Sequence of protein 2:
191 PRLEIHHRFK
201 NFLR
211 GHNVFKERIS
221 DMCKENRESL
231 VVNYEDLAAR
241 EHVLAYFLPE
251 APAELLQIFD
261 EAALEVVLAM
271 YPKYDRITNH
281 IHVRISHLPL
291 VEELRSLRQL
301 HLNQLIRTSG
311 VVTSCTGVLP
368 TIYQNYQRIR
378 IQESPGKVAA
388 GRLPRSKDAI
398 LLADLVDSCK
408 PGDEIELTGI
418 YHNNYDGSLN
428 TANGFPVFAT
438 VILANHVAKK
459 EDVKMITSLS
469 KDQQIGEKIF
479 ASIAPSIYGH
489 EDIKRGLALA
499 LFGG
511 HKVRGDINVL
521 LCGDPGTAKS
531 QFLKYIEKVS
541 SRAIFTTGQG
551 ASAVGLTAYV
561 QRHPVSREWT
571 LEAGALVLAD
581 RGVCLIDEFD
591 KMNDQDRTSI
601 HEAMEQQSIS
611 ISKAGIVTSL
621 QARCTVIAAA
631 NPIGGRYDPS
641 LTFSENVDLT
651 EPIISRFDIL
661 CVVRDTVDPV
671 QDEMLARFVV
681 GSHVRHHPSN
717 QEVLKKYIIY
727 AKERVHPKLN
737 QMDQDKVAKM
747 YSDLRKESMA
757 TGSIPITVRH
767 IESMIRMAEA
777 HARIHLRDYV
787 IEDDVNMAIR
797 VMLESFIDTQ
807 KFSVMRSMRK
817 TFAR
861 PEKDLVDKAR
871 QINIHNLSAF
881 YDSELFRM

Sequence of protein 1:
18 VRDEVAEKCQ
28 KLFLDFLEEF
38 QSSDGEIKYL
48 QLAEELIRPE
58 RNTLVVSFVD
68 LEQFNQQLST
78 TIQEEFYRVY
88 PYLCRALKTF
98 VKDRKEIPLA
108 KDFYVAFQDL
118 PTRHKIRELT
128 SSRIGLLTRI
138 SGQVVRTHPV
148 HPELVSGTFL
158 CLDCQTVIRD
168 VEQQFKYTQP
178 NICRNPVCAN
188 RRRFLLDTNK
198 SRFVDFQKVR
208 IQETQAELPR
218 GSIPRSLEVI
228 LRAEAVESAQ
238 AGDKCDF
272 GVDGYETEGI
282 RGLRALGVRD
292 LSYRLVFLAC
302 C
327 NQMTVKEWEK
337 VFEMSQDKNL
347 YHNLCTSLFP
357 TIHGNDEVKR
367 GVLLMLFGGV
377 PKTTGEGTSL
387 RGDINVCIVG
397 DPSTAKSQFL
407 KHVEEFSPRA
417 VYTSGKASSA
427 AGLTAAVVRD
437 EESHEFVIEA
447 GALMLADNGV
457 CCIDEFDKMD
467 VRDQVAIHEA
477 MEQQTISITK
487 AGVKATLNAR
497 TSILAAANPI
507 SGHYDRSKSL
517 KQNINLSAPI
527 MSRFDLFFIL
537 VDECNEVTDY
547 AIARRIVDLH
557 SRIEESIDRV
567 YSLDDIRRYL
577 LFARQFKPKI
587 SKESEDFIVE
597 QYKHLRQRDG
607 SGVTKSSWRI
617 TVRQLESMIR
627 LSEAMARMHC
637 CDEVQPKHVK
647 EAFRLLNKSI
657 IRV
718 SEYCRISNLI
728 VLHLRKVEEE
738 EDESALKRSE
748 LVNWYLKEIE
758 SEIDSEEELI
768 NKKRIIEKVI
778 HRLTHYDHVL

The following describes two proteins that form a bound complex.

Interface contacts:
Residue T195 in protein 1 interacts with residue N421 in protein 2 (closest heavy-atom distance 2.4 Å).
Residue K490 in protein 1 interacts with residue A553 in protein 2 (closest heavy-atom distance 2.7 Å).
Residue P149 in protein 1 contacts residue A436 in protein 2 (closest heavy-atom distance 3.6 Å).
Residue P377 in protein 1 contacts residue H686 in protein 2 (closest heavy-atom distance 3.9 Å).
Residue K585 in protein 1 interacts with residue P688 in protein 2 (closest heavy-atom distance 3.9 Å).
Residue K378 in protein 1 contacts residue S689 in protein 2 (closest heavy-atom distance 3.3 Å).
Residue R529 in protein 1 is in contact with residue G526 in protein 2 (closest heavy-atom distance 3.5 Å).
Residue D202 in protein 1 is in contact with residue F435 in protein 2 (closest heavy-atom distance 3.5 Å).
Residue R602 in protein 1 is in contact with residue D672 in protein 2 (closest heavy-atom distance 2.6 Å).
Residue K378 in protein 1 interacts with residue H687 in protein 2 (closest heavy-atom distance 2.3 Å).
Residue A487 in protein 1 contacts residue R377 in protein 2 (closest heavy-atom distance 3.5 Å).
Residue A487 in protein 1 contacts residue H563 in protein 2 (closest heavy-atom distance 3.6 Å).
Residue F200 in protein 1 is in contact with residue N420 in protein 2 (closest heavy-atom distance 3.1 Å).
Residue E591 in protein 1 is in contact with residue V680 in protein 2 (closest heavy-atom distance 2.5 Å).
Residue L386 in protein 1 interacts with residue H686 in protein 2 (closest heavy-atom distance 3.4 Å).
Residue K583 in protein 1 is in contact with residue P688 in protein 2 (closest heavy-atom distance 3.7 Å).
Residue V595 in protein 1 contacts residue E673 in protein 2 (closest heavy-atom distance 3.2 Å).
Residue K108 in protein 1 contacts residue Q299 in protein 2 (closest heavy-atom distance 2.5 Å).
Residue V595 in protein 1 interacts with residue A676 in protein 2 (closest heavy-atom distance 3.7 Å).
Residue H148 in protein 1 is in contact with residue Y422 in protein 2 (closest heavy-atom distance 3.1 Å).
Residue S198 in protein 1 interacts with residue N420 in protein 2 (closest heavy-atom distance 3.2 Å).
Residue G381 in protein 1 interacts with residue K538 in protein 2 (closest heavy-atom distance 3.5 Å).
Residue T195 in protein 1 is in contact with residue N420 in protein 2 (closest heavy-atom distance 2.9 Å).
Residue P56 in protein 1 is in contact with residue R298 in protein 2 (closest heavy-atom distance 2.7 Å).
Residue Y174 in protein 1 contacts residue L426 in protein 2 (closest heavy-atom distance 3.4 Å).
Residue R529 in protein 1 interacts with residue P525 in protein 2 (closest heavy-atom distance 2.7 Å).
Residue V618 in protein 1 contacts residue V679 in protein 2 (closest heavy-atom distance 3.6 Å).
Residue A487 in protein 1 contacts residue Y559 in protein 2 (closest heavy-atom distance 3.5 Å).
Residue E591 in protein 1 interacts with residue R677 in protein 2 (closest heavy-atom distance 3.5 Å).
Residue E57 in protein 1 interacts with residue R298 in protein 2 (closest heavy-atom distance 3.4 Å).
Residue E437 in protein 1 contacts residue P564 in protein 2 (closest heavy-atom distance 3.2 Å).
Residue G606 in protein 1 contacts residue V667 in protein 2 (closest heavy-atom distance 3.7 Å).
Residue G488 in protein 1 is in contact with residue R377 in protein 2 (closest heavy-atom distance 3.8 Å).
Residue L621 in protein 1 interacts with residue A676 in protein 2 (closest heavy-atom distance 3.5 Å).
Residue N196 in protein 1 is in contact with residue N303 in protein 2 (closest heavy-atom distance 2.6 Å).
Residue E382 in protein 1 contacts residue K538 in protein 2 (closest heavy-atom distance 2.5 Å).
Residue V595 in protein 1 is in contact with residue R677 in protein 2 (closest heavy-atom distance 3.5 Å).
Residue T380 in protein 1 is in contact with residue R685 in protein 2 (closest heavy-atom distance 3.3 Å).
Residue K378 in protein 1 is in contact with residue H686 in protein 2 (closest heavy-atom distance 2.6 Å).
Residue V233 in protein 1 contacts residue V434 in protein 2 (closest heavy-atom distance 3.7 Å).
Residue E150 in protein 1 is in contact with residue S425 in protein 2 (closest heavy-atom distance 2.7 Å).
Residue I625 in protein 1 contacts residue H683 in protein 2 (closest heavy-atom distance 3.5 Å).
Residue V147 in protein 1 is in contact with residue V434 in protein 2 (closest heavy-atom distance 3.5 Å).
Residue E591 in protein 1 is in contact with residue V684 in protein 2 (closest heavy-atom distance 3.7 Å).
Residue G488 in protein 1 interacts with residue H563 in protein 2 (closest heavy-atom distance 3.7 Å).
Residue E57 in protein 1 is in contact with residue L300 in protein 2 (closest heavy-atom distance 3.7 Å).
Residue A491 in protein 1 interacts with residue L390 in protein 2 (closest heavy-atom distance 3.6 Å).
Residue K108 in protein 1 interacts with residue L300 in protein 2 (closest heavy-atom distance 2.7 Å).
Residue R619 in protein 1 contacts residue G526 in protein 2 (closest heavy-atom distance 3.2 Å).
Residue I586 in protein 1 is in contact with residue H687 in protein 2 (closest heavy-atom distance 3.3 Å).
Residue W614 in protein 1 contacts residue D638 in protein 2 (closest heavy-atom distance 2.8 Å).
Residue L386 in protein 1 interacts with residue H683 in protein 2 (closest heavy-atom distance 3.1 Å).
Residue K490 in protein 1 interacts with residue L390 in protein 2 (closest heavy-atom distance 3.1 Å).
Residue I625 in protein 1 contacts residue V679 in protein 2 (closest heavy-atom distance 3.6 Å).
Residue F200 in protein 1 interacts with residue S425 in protein 2 (closest heavy-atom distance 3.8 Å).
Residue T380 in protein 1 contacts residue H686 in protein 2 (closest heavy-atom distance 2.6 Å).
Residue K378 in protein 1 contacts residue P688 in protein 2 (closest heavy-atom distance 3.2 Å).
Residue K585 in protein 1 is in contact with residue H687 in protein 2 (closest heavy-atom distance 3.6 Å).
Residue D202 in protein 1 interacts with residue V434 in protein 2 (closest heavy-atom distance 3.0 Å).
Residue E437 in protein 1 interacts with residue V565 in protein 2 (closest heavy-atom distance 3.4 Å).